Sequence of the first protein:
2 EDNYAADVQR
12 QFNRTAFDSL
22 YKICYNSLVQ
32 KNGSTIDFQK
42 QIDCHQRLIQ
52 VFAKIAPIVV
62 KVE

Sequence of the second protein:
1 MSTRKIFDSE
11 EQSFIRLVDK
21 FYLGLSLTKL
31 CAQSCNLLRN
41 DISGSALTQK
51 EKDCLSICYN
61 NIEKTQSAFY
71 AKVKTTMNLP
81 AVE

Residue-level contacts at the interface:
Residue K20 in the second protein is in contact with residue V61 in the first protein (closest heavy-atom distance 3.8 Å).
Residue L47 in the second protein contacts residue Q51 in the first protein (closest heavy-atom distance 3.4 Å).
Residue A32 in the second protein contacts residue L49 in the first protein (closest heavy-atom distance 3.6 Å).
Residue L27 in the second protein contacts residue I56 in the first protein (closest heavy-atom distance 3.8 Å).
Residue F21 in the second protein contacts residue A17 in the first protein (closest heavy-atom distance 3.5 Å).
Residue Q66 in the second protein interacts with residue K62 in the first protein (closest heavy-atom distance 3.6 Å).
Residue Y22 in the second protein interacts with residue T16 in the first protein (closest heavy-atom distance 4.1 Å).
Residue I62 in the second protein is in contact with residue I59 in the first protein (closest heavy-atom distance 3.8 Å).
Residue S45 in the second protein is in contact with residue Q51 in the first protein (closest heavy-atom distance 3.8 Å).
Residue S45 in the second protein contacts residue R48 in the first protein (closest heavy-atom distance 4.1 Å).
Residue F21 in the second protein contacts residue T16 in the first protein (closest heavy-atom distance 3.7 Å).
Residue L47 in the second protein contacts residue R48 in the first protein (closest heavy-atom distance 3.8 Å).
Residue V18 in the second protein contacts residue F13 in the first protein (closest heavy-atom distance 3.9 Å).
Residue L25 in the second protein interacts with residue S20 in the first protein (closest heavy-atom distance 3.6 Å).
Residue N40 in the second protein is in contact with residue L29 in the first protein (closest heavy-atom distance 3.6 Å).
Residue L25 in the second protein interacts with residue L21 in the first protein (closest heavy-atom distance 3.6 Å).
Residue L38 in the second protein contacts residue C45 in the first protein (closest heavy-atom distance 3.6 Å).
Residue I42 in the second protein contacts residue R48 in the first protein (closest heavy-atom distance 3.9 Å).
Residue S43 in the second protein contacts residue D44 in the first protein (closest heavy-atom distance 4.0 Å).
Residue T28 in the second protein interacts with residue I56 in the first protein (closest heavy-atom distance 3.6 Å).
Residue L55 in the second protein is in contact with residue V52 in the first protein (closest heavy-atom distance 3.6 Å).
Residue Y59 in the second protein is in contact with residue I59 in the first protein (closest heavy-atom distance 3.7 Å).
Residue S45 in the second protein interacts with residue D44 in the first protein (closest heavy-atom distance 3.4 Å).
Residue L25 in the second protein is in contact with residue F53 in the first protein (closest heavy-atom distance 3.5 Å).
Residue N40 in the second protein is in contact with residue Q31 in the first protein (closest heavy-atom distance 2.8 Å).
Residue F14 in the second protein interacts with residue F13 in the first protein (closest heavy-atom distance 4.0 Å).
Residue L17 in the second protein interacts with residue K62 in the first protein (closest heavy-atom distance 3.8 Å).
Residue L37 in the second protein interacts with residue R48 in the first protein (closest heavy-atom distance 2.8 Å).
Residue G44 in the second protein contacts residue R48 in the first protein (closest heavy-atom distance 3.9 Å).
Residue G24 in the second protein contacts residue F53 in the first protein (closest heavy-atom distance 3.9 Å).
Residue E63 in the second protein interacts with residue I59 in the first protein (closest heavy-atom distance 3.6 Å).
Residue Q66 in the second protein contacts residue V60 in the first protein (closest heavy-atom distance 3.7 Å).
Residue Y59 in the second protein interacts with residue K55 in the first protein (closest heavy-atom distance 3.4 Å).
Residue T28 in the second protein contacts residue F53 in the first protein (closest heavy-atom distance 3.1 Å).
Residue E51 in the second protein interacts with residue R48 in the first protein (closest heavy-atom distance 2.5 Å).
Residue I62 in the second protein interacts with residue V60 in the first protein (closest heavy-atom distance 3.7 Å).
Residue G24 in the second protein interacts with residue I56 in the first protein (closest heavy-atom distance 4.0 Å).
Residue S45 in the second protein interacts with residue Q47 in the first protein (closest heavy-atom distance 3.8 Å).
Residue L37 in the second protein contacts residue V52 in the first protein (closest heavy-atom distance 3.7 Å).
Residue Y59 in the second protein is in contact with residue I56 in the first protein (closest heavy-atom distance 3.5 Å).
Residue F21 in the second protein is in contact with residue F13 in the first protein (closest heavy-atom distance 3.4 Å).
Residue N40 in the second protein is in contact with residue K41 in the first protein (closest heavy-atom distance 2.9 Å).
Residue K29 in the second protein contacts residue I24 in the first protein (closest heavy-atom distance 3.8 Å).
Residue L17 in the second protein contacts residue V61 in the first protein (closest heavy-atom distance 3.6 Å).
Residue S43 in the second protein is in contact with residue K41 in the first protein (closest heavy-atom distance 3.6 Å).
Residue Y59 in the second protein is in contact with residue V52 in the first protein (closest heavy-atom distance 3.5 Å).
Residue K20 in the second protein interacts with residue V60 in the first protein (closest heavy-atom distance 3.4 Å).
Residue F21 in the second protein contacts residue F53 in the first protein (closest heavy-atom distance 3.8 Å).
Residue L17 in the second protein is in contact with residue F13 in the first protein (closest heavy-atom distance 3.6 Å).
Residue L38 in the second protein contacts residue S28 in the first protein (closest heavy-atom distance 3.4 Å).
Residue I42 in the second protein interacts with residue K41 in the first protein (closest heavy-atom distance 2.6 Å).
Residue L25 in the second protein is in contact with residue A17 in the first protein (closest heavy-atom distance 4.0 Å).
Residue T28 in the second protein contacts residue L49 in the first protein (closest heavy-atom distance 4.0 Å).
Residue F21 in the second protein is in contact with residue V61 in the first protein (closest heavy-atom distance 3.7 Å).
Residue G44 in the second protein contacts residue D44 in the first protein (closest heavy-atom distance 3.2 Å).
Residue L27 in the second protein is in contact with residue V60 in the first protein (closest heavy-atom distance 4.0 Å).
Residue F14 in the second protein is in contact with residue V9 in the first protein (closest heavy-atom distance 3.5 Å).
Residue T28 in the second protein interacts with residue V52 in the first protein (closest heavy-atom distance 3.8 Å).
Residue G24 in the second protein is in contact with residue V60 in the first protein (closest heavy-atom distance 3.8 Å).
Residue Q66 in the second protein is in contact with residue I59 in the first protein (closest heavy-atom distance 3.5 Å).

These two protein chains interact to form a complex.